Interface contacts:
Residue T197 in chain B is in contact with residue S212 in chain A (closest heavy-atom distance 4.0 Å).
Residue K201 in chain B is in contact with residue S212 in chain A (closest heavy-atom distance 3.6 Å).
Residue S149 in chain B interacts with residue E208 in chain A (closest heavy-atom distance 2.5 Å).
Residue E208 in chain B contacts residue Q147 in chain A (closest heavy-atom distance 3.3 Å).
Residue A146 in chain B interacts with residue E208 in chain A (closest heavy-atom distance 3.9 Å).
Residue S149 in chain B interacts with residue E213 in chain A (closest heavy-atom distance 2.8 Å).
Residue S212 in chain B is in contact with residue T197 in chain A (closest heavy-atom distance 3.9 Å).
Residue K201 in chain B contacts residue D204 in chain A (closest heavy-atom distance 3.9 Å).
Residue F242 in chain B is in contact with residue E251 in chain A (closest heavy-atom distance 3.8 Å).
Residue R244 in chain B is in contact with residue W229 in chain A (closest heavy-atom distance 3.7 Å).
Residue R246 in chain B contacts residue L245 in chain A (closest heavy-atom distance 3.6 Å).
Residue L231 in chain B contacts residue W229 in chain A (closest heavy-atom distance 3.8 Å).
Residue L245 in chain B contacts residue L245 in chain A (closest heavy-atom distance 4.0 Å).
Residue L247 in chain B contacts residue R244 in chain A (closest heavy-atom distance 3.2 Å).
Residue R148 in chain B is in contact with residue E208 in chain A (closest heavy-atom distance 3.2 Å).
Residue L245 in chain B is in contact with residue R246 in chain A (closest heavy-atom distance 3.8 Å).
Residue W229 in chain B is in contact with residue L245 in chain A (closest heavy-atom distance 3.8 Å).
Residue D204 in chain B interacts with residue Q147 in chain A (closest heavy-atom distance 3.4 Å).
Residue Q147 in chain B is in contact with residue E208 in chain A (closest heavy-atom distance 3.1 Å).
Residue E251 in chain B is in contact with residue K243 in chain A (closest heavy-atom distance 2.6 Å).
Residue F242 in chain B interacts with residue T255 in chain A (closest heavy-atom distance 3.7 Å).
Residue D204 in chain B is in contact with residue K201 in chain A (closest heavy-atom distance 3.9 Å).
Residue T255 in chain B is in contact with residue F242 in chain A (closest heavy-atom distance 3.7 Å).
Residue P241 in chain B interacts with residue T255 in chain A (closest heavy-atom distance 3.5 Å).
Residue A210 in chain B is in contact with residue S149 in chain A (closest heavy-atom distance 3.6 Å).
Residue E251 in chain B contacts residue R244 in chain A (closest heavy-atom distance 3.0 Å).
Residue R39 in chain B contacts residue E208 in chain A (closest heavy-atom distance 2.5 Å).
Residue F242 in chain B interacts with residue L257 in chain A (closest heavy-atom distance 4.2 Å).
Residue K243 in chain B interacts with residue E251 in chain A (closest heavy-atom distance 3.4 Å).
Residue E213 in chain B interacts with residue S149 in chain A (closest heavy-atom distance 2.8 Å).
Residue E208 in chain B interacts with residue Q34 in chain A (closest heavy-atom distance 3.6 Å).
Residue S212 in chain B is in contact with residue K201 in chain A (closest heavy-atom distance 3.7 Å).
Residue R246 in chain B contacts residue W229 in chain A (closest heavy-atom distance 3.2 Å).
Residue S149 in chain B interacts with residue A210 in chain A (closest heavy-atom distance 3.8 Å).
Residue G209 in chain B is in contact with residue Q147 in chain A (closest heavy-atom distance 3.0 Å).
Residue L247 in chain B is in contact with residue F242 in chain A (closest heavy-atom distance 3.5 Å).
Residue L245 in chain B contacts residue L247 in chain A (closest heavy-atom distance 3.9 Å).
Residue G209 in chain B interacts with residue S149 in chain A (closest heavy-atom distance 2.8 Å).
Residue E208 in chain B contacts residue R39 in chain A (closest heavy-atom distance 2.5 Å).
Residue T153 in chain B is in contact with residue E213 in chain A (closest heavy-atom distance 3.9 Å).
Residue P256 in chain B contacts residue F242 in chain A (closest heavy-atom distance 3.7 Å).
Residue Q34 in chain B contacts residue E208 in chain A (closest heavy-atom distance 3.5 Å).
Residue E208 in chain B interacts with residue S149 in chain A (closest heavy-atom distance 2.4 Å).
Residue K190 in chain B contacts residue E383 in chain A (closest heavy-atom distance 3.2 Å).
Residue E208 in chain B contacts residue A146 in chain A (closest heavy-atom distance 3.8 Å).
Residue E208 in chain B is in contact with residue R148 in chain A (closest heavy-atom distance 3.1 Å).
Residue E251 in chain B is in contact with residue F242 in chain A (closest heavy-atom distance 3.3 Å).
Residue R246 in chain B is in contact with residue R246 in chain A (closest heavy-atom distance 3.1 Å).
Residue F242 in chain B interacts with residue L240 in chain A (closest heavy-atom distance 3.6 Å).
Residue Q147 in chain B interacts with residue G209 in chain A (closest heavy-atom distance 2.9 Å).
Residue L245 in chain B contacts residue F242 in chain A (closest heavy-atom distance 3.9 Å).
Residue W229 in chain B is in contact with residue R246 in chain A (closest heavy-atom distance 2.9 Å).
Residue Q147 in chain B interacts with residue D204 in chain A (closest heavy-atom distance 3.5 Å).
Residue F242 in chain B is in contact with residue L247 in chain A (closest heavy-atom distance 3.6 Å).
Residue F242 in chain B is in contact with residue L245 in chain A (closest heavy-atom distance 3.8 Å).
Residue R244 in chain B contacts residue L247 in chain A (closest heavy-atom distance 3.5 Å).
Residue E205 in chain B interacts with residue Q147 in chain A (closest heavy-atom distance 4.1 Å).
Residue E213 in chain B interacts with residue T153 in chain A (closest heavy-atom distance 3.8 Å).
Residue L257 in chain B interacts with residue F242 in chain A (closest heavy-atom distance 3.7 Å).
Residue S149 in chain B is in contact with residue G209 in chain A (closest heavy-atom distance 2.6 Å).

These two protein chains interact to form a complex.

Sequence of chain B:
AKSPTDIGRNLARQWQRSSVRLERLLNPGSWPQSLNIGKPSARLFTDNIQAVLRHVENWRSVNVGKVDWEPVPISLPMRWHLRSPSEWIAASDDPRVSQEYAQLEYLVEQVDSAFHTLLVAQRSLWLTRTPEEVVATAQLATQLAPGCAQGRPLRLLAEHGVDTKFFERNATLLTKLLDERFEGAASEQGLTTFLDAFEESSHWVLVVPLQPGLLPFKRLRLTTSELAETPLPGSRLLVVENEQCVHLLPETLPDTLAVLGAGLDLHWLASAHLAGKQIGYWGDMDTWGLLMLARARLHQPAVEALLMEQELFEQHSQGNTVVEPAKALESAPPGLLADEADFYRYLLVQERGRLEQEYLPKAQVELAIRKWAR

Sequence of chain A:
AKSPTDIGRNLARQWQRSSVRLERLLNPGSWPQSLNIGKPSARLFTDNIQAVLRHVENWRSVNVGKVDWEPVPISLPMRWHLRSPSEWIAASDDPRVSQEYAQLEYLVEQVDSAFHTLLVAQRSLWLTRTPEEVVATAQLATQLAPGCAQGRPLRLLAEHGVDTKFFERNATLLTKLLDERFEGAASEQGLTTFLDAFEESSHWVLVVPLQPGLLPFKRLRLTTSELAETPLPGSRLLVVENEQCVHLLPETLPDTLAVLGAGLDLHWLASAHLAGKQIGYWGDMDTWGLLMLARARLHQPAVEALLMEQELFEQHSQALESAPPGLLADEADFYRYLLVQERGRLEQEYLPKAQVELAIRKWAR